Sequence of the second protein:
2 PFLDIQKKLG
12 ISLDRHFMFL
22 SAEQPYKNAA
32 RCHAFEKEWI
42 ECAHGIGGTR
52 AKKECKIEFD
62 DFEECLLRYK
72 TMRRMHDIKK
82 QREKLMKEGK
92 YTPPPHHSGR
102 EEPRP

Contacts between the two chains:
Residue K12 in the first protein interacts with residue K9 in the second protein (closest heavy-atom distance 3.6 Å).
Residue P10 in the first protein contacts residue D5 in the second protein (closest heavy-atom distance 3.8 Å).
Residue E9 in the first protein is in contact with residue K9 in the second protein (closest heavy-atom distance 3.8 Å).
Residue L11 in the first protein is in contact with residue L4 in the second protein (closest heavy-atom distance 4.5 Å).
Residue P10 in the first protein contacts residue K8 in the second protein (closest heavy-atom distance 4.1 Å).
Residue L11 in the first protein is in contact with residue D5 in the second protein (closest heavy-atom distance 3.7 Å).
Residue P10 in the first protein interacts with residue K9 in the second protein (closest heavy-atom distance 3.3 Å).
Residue L11 in the first protein is in contact with residue I6 in the second protein (closest heavy-atom distance 3.9 Å).
Residue L11 in the first protein interacts with residue K9 in the second protein (closest heavy-atom distance 2.5 Å).

Sequence of the first protein:
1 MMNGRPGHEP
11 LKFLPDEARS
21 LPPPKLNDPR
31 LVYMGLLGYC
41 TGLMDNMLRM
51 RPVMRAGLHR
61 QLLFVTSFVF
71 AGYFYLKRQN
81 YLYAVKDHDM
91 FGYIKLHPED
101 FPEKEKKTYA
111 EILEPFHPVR

This data describes a binding interaction between two proteins.